Contacts between the two chains:
Residue F178 in chain B is in contact with residue F5 in chain A (closest heavy-atom distance 3.4 Å).
Residue V181 in chain B contacts residue C51 in chain A (closest heavy-atom distance 3.7 Å).
Residue F176 in chain B is in contact with residue F6 in chain A (closest heavy-atom distance 3.7 Å).
Residue R179 in chain B contacts residue Q7 in chain A (closest heavy-atom distance 3.4 Å).
Residue V181 in chain B is in contact with residue R48 in chain A (closest heavy-atom distance 3.5 Å).
Residue R179 in chain B contacts residue C51 in chain A (closest heavy-atom distance 2.9 Å).
Residue F178 in chain B contacts residue F6 in chain A (closest heavy-atom distance 4.6 Å).
Residue V181 in chain B contacts residue T52 in chain A (closest heavy-atom distance 3.5 Å).
Residue V180 in chain B contacts residue F5 in chain A (closest heavy-atom distance 3.7 Å).
Residue E177 in chain B interacts with residue K8 in chain A (closest heavy-atom distance 4.8 Å).
Residue V180 in chain B interacts with residue C51 in chain A (closest heavy-atom distance 4.0 Å).
Residue E177 in chain B contacts residue F6 in chain A (closest heavy-atom distance 4.2 Å).
Residue R179 in chain B is in contact with residue F6 in chain A (closest heavy-atom distance 4.3 Å).
Residue R179 in chain B interacts with residue F5 in chain A (closest heavy-atom distance 3.6 Å).

Sequence of chain B:
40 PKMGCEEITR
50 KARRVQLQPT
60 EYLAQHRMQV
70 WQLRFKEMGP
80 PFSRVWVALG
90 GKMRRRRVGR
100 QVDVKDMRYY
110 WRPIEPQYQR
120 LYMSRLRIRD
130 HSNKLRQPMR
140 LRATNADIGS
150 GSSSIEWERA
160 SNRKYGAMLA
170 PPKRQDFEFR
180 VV

Sequence of chain A:
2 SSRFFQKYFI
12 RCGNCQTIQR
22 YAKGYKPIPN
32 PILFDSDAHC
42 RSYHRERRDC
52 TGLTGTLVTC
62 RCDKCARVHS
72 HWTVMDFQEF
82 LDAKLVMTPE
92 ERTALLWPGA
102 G

This data describes a binding interaction between two proteins.